Sequence of protein 2:
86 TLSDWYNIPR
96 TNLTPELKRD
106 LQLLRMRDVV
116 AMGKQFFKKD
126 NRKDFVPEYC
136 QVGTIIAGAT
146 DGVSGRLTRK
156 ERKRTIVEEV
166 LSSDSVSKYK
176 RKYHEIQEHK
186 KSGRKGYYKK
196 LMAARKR

Sequence of protein 1:
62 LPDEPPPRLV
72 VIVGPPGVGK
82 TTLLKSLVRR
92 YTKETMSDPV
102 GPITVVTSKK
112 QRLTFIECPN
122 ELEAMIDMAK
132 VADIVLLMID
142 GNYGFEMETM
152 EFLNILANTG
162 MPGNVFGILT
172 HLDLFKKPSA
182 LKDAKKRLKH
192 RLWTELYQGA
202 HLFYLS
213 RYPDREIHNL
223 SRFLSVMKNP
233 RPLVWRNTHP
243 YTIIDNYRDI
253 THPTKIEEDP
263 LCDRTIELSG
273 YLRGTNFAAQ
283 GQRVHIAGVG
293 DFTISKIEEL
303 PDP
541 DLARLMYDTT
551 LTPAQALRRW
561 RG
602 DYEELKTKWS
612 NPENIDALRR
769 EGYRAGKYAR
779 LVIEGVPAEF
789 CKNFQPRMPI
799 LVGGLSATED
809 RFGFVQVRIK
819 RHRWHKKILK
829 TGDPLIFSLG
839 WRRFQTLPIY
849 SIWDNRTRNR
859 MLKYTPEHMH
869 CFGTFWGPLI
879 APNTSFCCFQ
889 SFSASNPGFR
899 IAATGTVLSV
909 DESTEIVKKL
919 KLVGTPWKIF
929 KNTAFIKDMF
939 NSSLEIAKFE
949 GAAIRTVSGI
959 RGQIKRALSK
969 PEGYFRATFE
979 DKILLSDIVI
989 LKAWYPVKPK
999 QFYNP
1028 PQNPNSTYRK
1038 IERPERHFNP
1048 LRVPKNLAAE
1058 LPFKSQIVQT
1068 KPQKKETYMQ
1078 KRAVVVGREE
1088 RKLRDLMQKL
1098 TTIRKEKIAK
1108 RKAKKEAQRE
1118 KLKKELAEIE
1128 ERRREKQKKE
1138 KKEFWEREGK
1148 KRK

Interface contacts:
Residue L1097 in protein 1 is in contact with residue V114 in protein 2 (closest heavy-atom distance 3.9 Å).
Residue K1104 in protein 1 is in contact with residue D113 in protein 2 (closest heavy-atom distance 3.7 Å).
Residue L1093 in protein 1 contacts residue V165 in protein 2 (closest heavy-atom distance 4.4 Å).
Residue T1099 in protein 1 contacts residue K185 in protein 2 (closest heavy-atom distance 4.8 Å).
Residue K1112 in protein 1 contacts residue K124 in protein 2 (closest heavy-atom distance 3.6 Å).
Residue P1041 in protein 1 interacts with residue G188 in protein 2 (closest heavy-atom distance 3.7 Å).
Residue L1093 in protein 1 is in contact with residue Y174 in protein 2 (closest heavy-atom distance 4.4 Å).
Residue L983 in protein 1 contacts residue R200 in protein 2 (closest heavy-atom distance 4.1 Å).
Residue H1044 in protein 1 contacts residue G188 in protein 2 (closest heavy-atom distance 4.4 Å).
Residue M1094 in protein 1 is in contact with residue Q107 in protein 2 (closest heavy-atom distance 3.4 Å).
Residue M1094 in protein 1 contacts residue L108 in protein 2 (closest heavy-atom distance 4.2 Å).
Residue I1100 in protein 1 is in contact with residue K177 in protein 2 (closest heavy-atom distance 3.8 Å).
Residue K1096 in protein 1 is in contact with residue Y178 in protein 2 (closest heavy-atom distance 3.9 Å).
Residue T1098 in protein 1 is in contact with residue M111 in protein 2 (closest heavy-atom distance 3.6 Å).
Residue R1108 in protein 1 contacts residue K124 in protein 2 (closest heavy-atom distance 4.4 Å).
Residue L1093 in protein 1 is in contact with residue L166 in protein 2 (closest heavy-atom distance 3.7 Å).
Residue L1090 in protein 1 contacts residue R104 in protein 2 (closest heavy-atom distance 3.4 Å).
Residue K1096 in protein 1 is in contact with residue K175 in protein 2 (closest heavy-atom distance 4.2 Å).
Residue L1090 in protein 1 contacts residue E163 in protein 2 (closest heavy-atom distance 4.3 Å).
Residue R1101 in protein 1 is in contact with residue N126 in protein 2 (closest heavy-atom distance 3.7 Å).
Residue I1100 in protein 1 interacts with residue Y178 in protein 2 (closest heavy-atom distance 4.0 Å).
Residue I1100 in protein 1 is in contact with residue Y174 in protein 2 (closest heavy-atom distance 3.5 Å).
Residue L1097 in protein 1 contacts residue Y174 in protein 2 (closest heavy-atom distance 4.0 Å).
Residue K1096 in protein 1 interacts with residue Y174 in protein 2 (closest heavy-atom distance 4.8 Å).
Residue R1101 in protein 1 contacts residue M111 in protein 2 (closest heavy-atom distance 3.6 Å).
Residue L1093 in protein 1 interacts with residue V171 in protein 2 (closest heavy-atom distance 4.6 Å).
Residue R1091 in protein 1 contacts residue R104 in protein 2 (closest heavy-atom distance 3.7 Å).
Residue E1103 in protein 1 interacts with residue K185 in protein 2 (closest heavy-atom distance 4.7 Å).
Residue M1094 in protein 1 interacts with residue M111 in protein 2 (closest heavy-atom distance 3.6 Å).
Residue I1100 in protein 1 interacts with residue I181 in protein 2 (closest heavy-atom distance 3.7 Å).
Residue K1104 in protein 1 contacts residue V114 in protein 2 (closest heavy-atom distance 4.9 Å).
Residue L1097 in protein 1 contacts residue V115 in protein 2 (closest heavy-atom distance 4.2 Å).
Residue E1042 in protein 1 contacts residue G188 in protein 2 (closest heavy-atom distance 3.8 Å).
Residue E1103 in protein 1 is in contact with residue I181 in protein 2 (closest heavy-atom distance 3.8 Å).
Residue T1099 in protein 1 is in contact with residue Y178 in protein 2 (closest heavy-atom distance 3.2 Å).
Residue R1101 in protein 1 contacts residue R110 in protein 2 (closest heavy-atom distance 3.1 Å).
Residue L1093 in protein 1 contacts residue V162 in protein 2 (closest heavy-atom distance 3.9 Å).
Residue R1101 in protein 1 contacts residue V114 in protein 2 (closest heavy-atom distance 3.8 Å).
Residue P1041 in protein 1 interacts with residue S187 in protein 2 (closest heavy-atom distance 3.3 Å).
Residue M1094 in protein 1 contacts residue R104 in protein 2 (closest heavy-atom distance 4.5 Å).
Residue E1042 in protein 1 interacts with residue S187 in protein 2 (closest heavy-atom distance 3.4 Å).
Residue L1090 in protein 1 contacts residue L166 in protein 2 (closest heavy-atom distance 3.8 Å).
Residue L1097 in protein 1 interacts with residue V165 in protein 2 (closest heavy-atom distance 4.7 Å).
Residue L1097 in protein 1 is in contact with residue M111 in protein 2 (closest heavy-atom distance 3.3 Å).
Residue P1041 in protein 1 interacts with residue Y192 in protein 2 (closest heavy-atom distance 3.6 Å).
Residue L1097 in protein 1 contacts residue L108 in protein 2 (closest heavy-atom distance 3.7 Å).
Residue H1044 in protein 1 is in contact with residue R189 in protein 2 (closest heavy-atom distance 4.1 Å).
Residue K1107 in protein 1 contacts residue K177 in protein 2 (closest heavy-atom distance 4.4 Å).
Residue L1090 in protein 1 contacts residue V162 in protein 2 (closest heavy-atom distance 3.8 Å).
Residue I1100 in protein 1 interacts with residue V114 in protein 2 (closest heavy-atom distance 3.7 Å).
Residue K1104 in protein 1 interacts with residue F121 in protein 2 (closest heavy-atom distance 4.7 Å).
Residue S984 in protein 1 interacts with residue R200 in protein 2 (closest heavy-atom distance 4.5 Å).
Residue M1094 in protein 1 is in contact with residue V162 in protein 2 (closest heavy-atom distance 4.8 Å).
Residue H1044 in protein 1 interacts with residue S187 in protein 2 (closest heavy-atom distance 3.8 Å).
Residue T1099 in protein 1 is in contact with residue I181 in protein 2 (closest heavy-atom distance 4.0 Å).
Residue K1089 in protein 1 contacts residue L166 in protein 2 (closest heavy-atom distance 3.6 Å).
Residue E1087 in protein 1 contacts residue R104 in protein 2 (closest heavy-atom distance 4.2 Å).

These two protein chains interact to form a complex.